This data describes a binding interaction between two proteins.

Sequence of chain B:
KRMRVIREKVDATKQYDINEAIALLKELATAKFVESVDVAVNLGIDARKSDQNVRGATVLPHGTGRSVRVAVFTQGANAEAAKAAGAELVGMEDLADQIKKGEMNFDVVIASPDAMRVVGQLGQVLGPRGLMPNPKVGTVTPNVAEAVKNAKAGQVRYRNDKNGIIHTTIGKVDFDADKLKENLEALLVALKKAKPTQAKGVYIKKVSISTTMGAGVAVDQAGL

Sequence of chain A:
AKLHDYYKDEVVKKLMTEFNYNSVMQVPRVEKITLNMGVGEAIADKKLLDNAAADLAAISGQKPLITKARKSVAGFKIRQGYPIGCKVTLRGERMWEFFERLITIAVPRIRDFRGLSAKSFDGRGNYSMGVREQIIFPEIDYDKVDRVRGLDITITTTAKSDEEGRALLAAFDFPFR

Contacts between the two chains:
Residue A77 in chain B contacts residue K46 in chain A (closest heavy-atom distance 4.7 Å).
Residue Q75 in chain B is in contact with residue K46 in chain A (closest heavy-atom distance 4.1 Å).
Residue G76 in chain B interacts with residue K46 in chain A (closest heavy-atom distance 3.8 Å).
Residue G76 in chain B contacts residue D50 in chain A (closest heavy-atom distance 4.3 Å).
Residue M92 in chain B is in contact with residue K47 in chain A (closest heavy-atom distance 5.0 Å).
Residue D94 in chain B interacts with residue K47 in chain A (closest heavy-atom distance 4.0 Å).